Sequence of protein 2:
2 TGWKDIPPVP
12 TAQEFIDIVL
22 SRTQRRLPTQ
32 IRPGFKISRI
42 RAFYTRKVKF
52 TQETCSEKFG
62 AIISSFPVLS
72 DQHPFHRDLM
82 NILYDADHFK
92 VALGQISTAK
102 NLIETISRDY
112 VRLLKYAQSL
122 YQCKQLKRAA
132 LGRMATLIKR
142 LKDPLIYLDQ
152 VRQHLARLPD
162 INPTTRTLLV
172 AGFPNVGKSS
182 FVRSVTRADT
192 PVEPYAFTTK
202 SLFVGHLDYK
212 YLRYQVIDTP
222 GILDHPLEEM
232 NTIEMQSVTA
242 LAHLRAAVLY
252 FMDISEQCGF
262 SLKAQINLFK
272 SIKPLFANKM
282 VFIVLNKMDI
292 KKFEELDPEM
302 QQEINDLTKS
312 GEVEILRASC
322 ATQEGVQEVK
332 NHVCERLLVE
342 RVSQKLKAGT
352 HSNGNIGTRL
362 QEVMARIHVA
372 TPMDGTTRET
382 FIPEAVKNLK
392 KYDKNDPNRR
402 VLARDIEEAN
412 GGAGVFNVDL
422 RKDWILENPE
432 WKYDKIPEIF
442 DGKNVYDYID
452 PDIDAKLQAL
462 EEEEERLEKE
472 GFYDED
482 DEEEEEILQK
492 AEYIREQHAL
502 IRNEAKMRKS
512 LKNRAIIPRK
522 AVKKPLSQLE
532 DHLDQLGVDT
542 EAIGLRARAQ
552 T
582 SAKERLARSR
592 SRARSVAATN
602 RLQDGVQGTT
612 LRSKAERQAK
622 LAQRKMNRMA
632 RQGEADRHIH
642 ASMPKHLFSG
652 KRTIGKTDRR

Residue-level contacts at the interface:
Residue R591 in protein 2 is in contact with residue L86 in protein 1 (closest heavy-atom distance 3.7 Å).
Residue L587 in protein 2 interacts with residue L86 in protein 1 (closest heavy-atom distance 3.4 Å).
Residue R591 in protein 2 interacts with residue E83 in protein 1 (closest heavy-atom distance 3.7 Å).
Residue R595 in protein 2 is in contact with residue E83 in protein 1 (closest heavy-atom distance 3.2 Å).
Residue S590 in protein 2 contacts residue L86 in protein 1 (closest heavy-atom distance 3.4 Å).
Residue L587 in protein 2 is in contact with residue L155 in protein 1 (closest heavy-atom distance 3.3 Å).
Residue A583 in protein 2 interacts with residue A150 in protein 1 (closest heavy-atom distance 4.3 Å).
Residue A583 in protein 2 is in contact with residue V156 in protein 1 (closest heavy-atom distance 2.9 Å).
Residue L587 in protein 2 is in contact with residue L146 in protein 1 (closest heavy-atom distance 4.3 Å).
Residue R591 in protein 2 is in contact with residue K87 in protein 1 (closest heavy-atom distance 3.5 Å).
Residue R586 in protein 2 contacts residue V156 in protein 1 (closest heavy-atom distance 3.3 Å).
Residue L587 in protein 2 interacts with residue E90 in protein 1 (closest heavy-atom distance 3.2 Å).
Residue A583 in protein 2 contacts residue L146 in protein 1 (closest heavy-atom distance 3.8 Å).
Residue K584 in protein 2 contacts residue L146 in protein 1 (closest heavy-atom distance 3.9 Å).
Residue A594 in protein 2 is in contact with residue E83 in protein 1 (closest heavy-atom distance 4.0 Å).
Residue L587 in protein 2 contacts residue V156 in protein 1 (closest heavy-atom distance 3.1 Å).
Residue R586 in protein 2 is in contact with residue A150 in protein 1 (closest heavy-atom distance 4.2 Å).
Residue S590 in protein 2 is in contact with residue V156 in protein 1 (closest heavy-atom distance 4.9 Å).
Residue K584 in protein 2 contacts residue E90 in protein 1 (closest heavy-atom distance 4.2 Å).
Residue L587 in protein 2 interacts with residue I89 in protein 1 (closest heavy-atom distance 3.8 Å).

Sequence of protein 1:
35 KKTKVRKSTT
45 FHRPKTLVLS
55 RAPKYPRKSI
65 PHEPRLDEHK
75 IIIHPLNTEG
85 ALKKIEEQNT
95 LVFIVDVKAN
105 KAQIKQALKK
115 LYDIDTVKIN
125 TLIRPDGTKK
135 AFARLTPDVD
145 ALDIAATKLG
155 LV

The following describes two proteins that form a bound complex.